Interface contacts:
Residue A55 in chain A contacts residue F4 in chain B (closest heavy-atom distance 3.8 Å).
Residue A58 in chain A interacts with residue M1 in chain B (closest heavy-atom distance 3.8 Å).
Residue L8 in chain A contacts residue L8 in chain B (closest heavy-atom distance 3.6 Å).
Residue F4 in chain A contacts residue W54 in chain B (closest heavy-atom distance 3.5 Å).
Residue M1 in chain A contacts residue A58 in chain B (closest heavy-atom distance 3.8 Å).
Residue A62 in chain A is in contact with residue M1 in chain B (closest heavy-atom distance 3.6 Å).
Residue F4 in chain A contacts residue F12 in chain B (closest heavy-atom distance 4.5 Å).
Residue F12 in chain A contacts residue L8 in chain B (closest heavy-atom distance 3.9 Å).
Residue W54 in chain A interacts with residue L8 in chain B (closest heavy-atom distance 4.0 Å).
Residue F7 in chain A is in contact with residue F7 in chain B (closest heavy-atom distance 4.9 Å).
Residue M1 in chain A contacts residue I59 in chain B (closest heavy-atom distance 3.9 Å).
Residue I59 in chain A interacts with residue M1 in chain B (closest heavy-atom distance 3.7 Å).
Residue M1 in chain A is in contact with residue A62 in chain B (closest heavy-atom distance 3.6 Å).
Residue A58 in chain A interacts with residue F4 in chain B (closest heavy-atom distance 3.6 Å).
Residue F4 in chain A interacts with residue A11 in chain B (closest heavy-atom distance 4.8 Å).
Residue L8 in chain A interacts with residue W54 in chain B (closest heavy-atom distance 4.0 Å).
Residue W54 in chain A is in contact with residue S3 in chain B (closest heavy-atom distance 4.8 Å).
Residue W54 in chain A is in contact with residue F4 in chain B (closest heavy-atom distance 3.4 Å).
Residue L8 in chain A interacts with residue F12 in chain B (closest heavy-atom distance 3.8 Å).
Residue F7 in chain A is in contact with residue W54 in chain B (closest heavy-atom distance 3.8 Å).
Residue F4 in chain A is in contact with residue A58 in chain B (closest heavy-atom distance 3.7 Å).
Residue W54 in chain A interacts with residue F7 in chain B (closest heavy-atom distance 3.8 Å).
Residue A11 in chain A is in contact with residue F4 in chain B (closest heavy-atom distance 4.7 Å).
Residue S3 in chain A contacts residue W54 in chain B (closest heavy-atom distance 4.8 Å).
Residue F4 in chain A contacts residue A55 in chain B (closest heavy-atom distance 4.1 Å).
Residue F12 in chain A is in contact with residue F4 in chain B (closest heavy-atom distance 4.7 Å).

Sequence of chain A:
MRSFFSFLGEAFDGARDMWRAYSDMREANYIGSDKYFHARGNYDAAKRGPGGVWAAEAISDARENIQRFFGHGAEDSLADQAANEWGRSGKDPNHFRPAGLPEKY

Sequence of chain B:
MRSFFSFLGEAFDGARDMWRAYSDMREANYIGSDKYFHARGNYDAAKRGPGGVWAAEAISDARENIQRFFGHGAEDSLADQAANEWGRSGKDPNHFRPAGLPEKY

The following describes two proteins that form a bound complex.